Contacts between the two chains:
Residue N221 in chain A contacts residue A162 in chain B (closest heavy-atom distance 2.9 Å).
Residue A74 in chain A contacts residue S97 in chain B (closest heavy-atom distance 3.3 Å).
Residue N221 in chain A is in contact with residue T163 in chain B (closest heavy-atom distance 3.3 Å).
Residue N241 in chain A interacts with residue G235 in chain B (closest heavy-atom distance 3.3 Å).
Residue I160 in chain A is in contact with residue W222 in chain B (closest heavy-atom distance 3.2 Å).
Residue H148 in chain A contacts residue K224 in chain B (closest heavy-atom distance 2.8 Å).
Residue R9 in chain A is in contact with residue E58 in chain B (closest heavy-atom distance 2.9 Å).
Residue R102 in chain A interacts with residue G41 in chain B (closest heavy-atom distance 2.9 Å).
Residue N221 in chain A contacts residue E161 in chain B (closest heavy-atom distance 2.9 Å).
Residue N110 in chain A is in contact with residue W82 in chain B (closest heavy-atom distance 2.9 Å).
Residue R102 in chain A interacts with residue E73 in chain B (closest heavy-atom distance 2.6 Å).
Residue A94 in chain A interacts with residue M71 in chain B (closest heavy-atom distance 3.2 Å).
Residue Q12 in chain A interacts with residue A70 in chain B (closest heavy-atom distance 3.0 Å).
Residue E161 in chain A interacts with residue N221 in chain B (closest heavy-atom distance 2.8 Å).
Residue F10 in chain A interacts with residue G36 in chain B (closest heavy-atom distance 3.2 Å).
Residue W222 in chain A interacts with residue A162 in chain B (closest heavy-atom distance 3.1 Å).
Residue H233 in chain A contacts residue K242 in chain B (closest heavy-atom distance 2.9 Å).
Residue K224 in chain A interacts with residue H148 in chain B (closest heavy-atom distance 2.7 Å).
Residue Y50 in chain A interacts with residue F10 in chain B (closest heavy-atom distance 2.9 Å).
Residue S234 in chain A interacts with residue N241 in chain B (closest heavy-atom distance 3.3 Å).
Residue R102 in chain A is in contact with residue K40 in chain B (closest heavy-atom distance 3.0 Å).
Residue G217 in chain A contacts residue E161 in chain B (closest heavy-atom distance 2.7 Å).
Residue G235 in chain A contacts residue Q240 in chain B (closest heavy-atom distance 3.2 Å).
Residue E117 in chain A is in contact with residue W82 in chain B (closest heavy-atom distance 3.3 Å).
Residue A162 in chain A interacts with residue K224 in chain B (closest heavy-atom distance 3.1 Å).
Residue N241 in chain A is in contact with residue S234 in chain B (closest heavy-atom distance 3.1 Å).
Residue E73 in chain A is in contact with residue R102 in chain B (closest heavy-atom distance 2.7 Å).
Residue E161 in chain A is in contact with residue G217 in chain B (closest heavy-atom distance 2.9 Å).
Residue W82 in chain A contacts residue M227 in chain B (closest heavy-atom distance 3.1 Å).
Residue E58 in chain A contacts residue R9 in chain B (closest heavy-atom distance 2.8 Å).
Residue F10 in chain A contacts residue Y50 in chain B (closest heavy-atom distance 2.9 Å).
Residue G235 in chain A interacts with residue T239 in chain B (closest heavy-atom distance 2.9 Å).
Residue S80 in chain A interacts with residue H106 in chain B (closest heavy-atom distance 3.1 Å).
Residue G235 in chain A is in contact with residue N241 in chain B (closest heavy-atom distance 3.1 Å).
Residue H233 in chain A contacts residue A238 in chain B (closest heavy-atom distance 2.9 Å).
Residue K224 in chain A contacts residue A162 in chain B (closest heavy-atom distance 3.3 Å).
Residue S152 in chain A interacts with residue K224 in chain B (closest heavy-atom distance 3.1 Å).
Residue Y90 in chain A interacts with residue N75 in chain B (closest heavy-atom distance 3.0 Å).
Residue S234 in chain A contacts residue F243 in chain B (closest heavy-atom distance 3.3 Å).
Residue K242 in chain A contacts residue H233 in chain B (closest heavy-atom distance 2.9 Å).
Residue W82 in chain A interacts with residue N110 in chain B (closest heavy-atom distance 3.0 Å).
Residue G41 in chain A interacts with residue R102 in chain B (closest heavy-atom distance 2.9 Å).
Residue D81 in chain A contacts residue I226 in chain B (closest heavy-atom distance 3.0 Å).
Residue H233 in chain A is in contact with residue Q240 in chain B (closest heavy-atom distance 3.3 Å).
Residue F17 in chain A is in contact with residue E73 in chain B (closest heavy-atom distance 2.9 Å).
Residue K224 in chain A is in contact with residue S152 in chain B (closest heavy-atom distance 3.1 Å).
Residue H106 in chain A is in contact with residue S80 in chain B (closest heavy-atom distance 3.2 Å).
Residue S152 in chain A contacts residue A223 in chain B (closest heavy-atom distance 3.1 Å).
Residue A70 in chain A is in contact with residue Q12 in chain B (closest heavy-atom distance 2.8 Å).
Residue T239 in chain A is in contact with residue G235 in chain B (closest heavy-atom distance 3.2 Å).
Residue W82 in chain A interacts with residue E117 in chain B (closest heavy-atom distance 3.3 Å).
Residue N75 in chain A is in contact with residue Y90 in chain B (closest heavy-atom distance 2.8 Å).
Residue A162 in chain A interacts with residue N221 in chain B (closest heavy-atom distance 3.0 Å).
Residue Y156 in chain A interacts with residue W222 in chain B (closest heavy-atom distance 3.3 Å).
Residue Q240 in chain A contacts residue Q240 in chain B (closest heavy-atom distance 3.0 Å).
Residue A223 in chain A contacts residue S152 in chain B (closest heavy-atom distance 3.0 Å).
Residue A238 in chain A contacts residue H233 in chain B (closest heavy-atom distance 2.9 Å).
Residue K40 in chain A contacts residue R102 in chain B (closest heavy-atom distance 3.1 Å).
Residue D81 in chain A interacts with residue G225 in chain B (closest heavy-atom distance 3.1 Å).
Residue T239 in chain A contacts residue T239 in chain B (closest heavy-atom distance 2.9 Å).

Sequence of chain B:
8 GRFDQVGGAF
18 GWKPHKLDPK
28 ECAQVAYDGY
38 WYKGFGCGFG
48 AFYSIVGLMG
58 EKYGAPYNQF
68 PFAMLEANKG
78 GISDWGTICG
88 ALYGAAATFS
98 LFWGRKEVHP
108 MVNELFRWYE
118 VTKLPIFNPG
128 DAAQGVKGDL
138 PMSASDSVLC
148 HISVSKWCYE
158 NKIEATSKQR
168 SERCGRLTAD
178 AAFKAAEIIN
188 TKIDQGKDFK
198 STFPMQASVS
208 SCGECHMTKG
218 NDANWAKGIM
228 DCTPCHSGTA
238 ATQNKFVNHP

Sequence of chain A:
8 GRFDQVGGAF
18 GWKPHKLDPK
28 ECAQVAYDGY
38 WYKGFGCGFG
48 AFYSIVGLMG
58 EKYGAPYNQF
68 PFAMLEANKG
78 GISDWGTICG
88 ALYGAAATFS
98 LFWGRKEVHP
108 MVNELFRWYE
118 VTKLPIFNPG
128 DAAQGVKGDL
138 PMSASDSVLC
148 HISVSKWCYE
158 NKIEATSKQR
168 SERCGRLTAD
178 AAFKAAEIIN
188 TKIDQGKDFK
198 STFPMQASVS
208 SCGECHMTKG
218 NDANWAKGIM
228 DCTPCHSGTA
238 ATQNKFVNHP

The following describes two proteins that form a bound complex.